The following describes two proteins that form a bound complex.

Residue-level contacts at the interface:
Residue F294 in protein 1 interacts with residue P279 in protein 2 (closest heavy-atom distance 3.2 Å).
Residue R875 in protein 1 interacts with residue V1354 in protein 2 (closest heavy-atom distance 2.6 Å).
Residue Y915 in protein 1 is in contact with residue R1420 in protein 2 (closest heavy-atom distance 2.4 Å).
Residue Y1269 in protein 1 interacts with residue N1360 in protein 2 (closest heavy-atom distance 3.3 Å).
Residue V1079 in protein 1 contacts residue G248 in protein 2 (closest heavy-atom distance 3.3 Å).
Residue E1287 in protein 1 interacts with residue K1369 in protein 2 (closest heavy-atom distance 3.2 Å).
Residue K926 in protein 1 interacts with residue R1420 in protein 2 (closest heavy-atom distance 2.9 Å).
Residue Y1284 in protein 1 interacts with residue L1416 in protein 2 (closest heavy-atom distance 3.3 Å).
Residue D879 in protein 1 interacts with residue I1351 in protein 2 (closest heavy-atom distance 2.8 Å).
Residue F294 in protein 1 contacts residue H283 in protein 2 (closest heavy-atom distance 3.3 Å).
Residue V1081 in protein 1 is in contact with residue N249 in protein 2 (closest heavy-atom distance 3.2 Å).
Residue E1287 in protein 1 interacts with residue Y1367 in protein 2 (closest heavy-atom distance 3.2 Å).
Residue D930 in protein 1 is in contact with residue W1364 in protein 2 (closest heavy-atom distance 3.3 Å).
Residue Y1286 in protein 1 contacts residue S1415 in protein 2 (closest heavy-atom distance 2.9 Å).
Residue N975 in protein 1 interacts with residue L140 in protein 2 (closest heavy-atom distance 3.4 Å).
Residue S288 in protein 1 contacts residue N290 in protein 2 (closest heavy-atom distance 2.5 Å).
Residue D1290 in protein 1 contacts residue K1363 in protein 2 (closest heavy-atom distance 3.4 Å).
Residue G876 in protein 1 is in contact with residue V1354 in protein 2 (closest heavy-atom distance 3.1 Å).
Residue G883 in protein 1 interacts with residue N1348 in protein 2 (closest heavy-atom distance 3.3 Å).
Residue C880 in protein 1 interacts with residue G1350 in protein 2 (closest heavy-atom distance 3.4 Å).
Residue E923 in protein 1 contacts residue M1397 in protein 2 (closest heavy-atom distance 3.4 Å).
Residue K878 in protein 1 is in contact with residue G1352 in protein 2 (closest heavy-atom distance 3.4 Å).
Residue L884 in protein 1 interacts with residue N1348 in protein 2 (closest heavy-atom distance 2.8 Å).
Residue K1325 in protein 1 is in contact with residue E1359 in protein 2 (closest heavy-atom distance 3.4 Å).
Residue Y145 in protein 1 contacts residue I1351 in protein 2 (closest heavy-atom distance 3.3 Å).
Residue K1325 in protein 1 is in contact with residue N1360 in protein 2 (closest heavy-atom distance 3.4 Å).
Residue I1288 in protein 1 is in contact with residue L1416 in protein 2 (closest heavy-atom distance 2.9 Å).
Residue L1080 in protein 1 contacts residue S252 in protein 2 (closest heavy-atom distance 3.2 Å).
Residue D290 in protein 1 interacts with residue M286 in protein 2 (closest heavy-atom distance 3.3 Å).
Residue Y1286 in protein 1 contacts residue D1368 in protein 2 (closest heavy-atom distance 3.2 Å).
Residue D306 in protein 1 is in contact with residue K349 in protein 2 (closest heavy-atom distance 2.5 Å).
Residue Y1284 in protein 1 is in contact with residue S102 in protein 2 (closest heavy-atom distance 3.2 Å).
Residue H295 in protein 1 interacts with residue H283 in protein 2 (closest heavy-atom distance 2.5 Å).
Residue I1291 in protein 1 contacts residue K1363 in protein 2 (closest heavy-atom distance 3.3 Å).
Residue E1113 in protein 1 contacts residue D87 in protein 2 (closest heavy-atom distance 2.9 Å).
Residue T1119 in protein 1 contacts residue L75 in protein 2 (closest heavy-atom distance 3.3 Å).
Residue A300 in protein 1 contacts residue P279 in protein 2 (closest heavy-atom distance 3.3 Å).
Residue F307 in protein 1 contacts residue F275 in protein 2 (closest heavy-atom distance 3.2 Å).
Residue K928 in protein 1 contacts residue F1417 in protein 2 (closest heavy-atom distance 3.3 Å).
Residue K311 in protein 1 contacts residue N338 in protein 2 (closest heavy-atom distance 3.1 Å).
Residue V1115 in protein 1 contacts residue S83 in protein 2 (closest heavy-atom distance 3.4 Å).
Residue R1289 in protein 1 interacts with residue Y1367 in protein 2 (closest heavy-atom distance 3.3 Å).
Residue V1083 in protein 1 is in contact with residue N249 in protein 2 (closest heavy-atom distance 3.3 Å).
Residue D1294 in protein 1 is in contact with residue Y1374 in protein 2 (closest heavy-atom distance 2.8 Å).
Residue R1289 in protein 1 interacts with residue L1365 in protein 2 (closest heavy-atom distance 3.2 Å).
Residue K926 in protein 1 contacts residue E1422 in protein 2 (closest heavy-atom distance 3.1 Å).
Residue N1116 in protein 1 is in contact with residue S83 in protein 2 (closest heavy-atom distance 2.9 Å).
Residue R1289 in protein 1 contacts residue Y1374 in protein 2 (closest heavy-atom distance 3.4 Å).
Residue L924 in protein 1 is in contact with residue E1422 in protein 2 (closest heavy-atom distance 3.2 Å).
Residue G883 in protein 1 is in contact with residue L1349 in protein 2 (closest heavy-atom distance 3.4 Å).
Residue Y1284 in protein 1 contacts residue N1413 in protein 2 (closest heavy-atom distance 2.7 Å).
Residue I304 in protein 1 interacts with residue E276 in protein 2 (closest heavy-atom distance 3.3 Å).
Residue Y1269 in protein 1 contacts residue Q1362 in protein 2 (closest heavy-atom distance 2.3 Å).
Residue T972 in protein 1 is in contact with residue K168 in protein 2 (closest heavy-atom distance 2.9 Å).
Residue I925 in protein 1 interacts with residue R1420 in protein 2 (closest heavy-atom distance 3.4 Å).
Residue E1287 in protein 1 interacts with residue L1416 in protein 2 (closest heavy-atom distance 3.4 Å).
Residue E1287 in protein 1 interacts with residue D1418 in protein 2 (closest heavy-atom distance 2.9 Å).
Residue T1281 in protein 1 contacts residue T105 in protein 2 (closest heavy-atom distance 2.6 Å).
Residue R1277 in protein 1 is in contact with residue K1373 in protein 2 (closest heavy-atom distance 3.4 Å).
Residue S138 in protein 1 interacts with residue L1347 in protein 2 (closest heavy-atom distance 3.3 Å).

Sequence of protein 1:
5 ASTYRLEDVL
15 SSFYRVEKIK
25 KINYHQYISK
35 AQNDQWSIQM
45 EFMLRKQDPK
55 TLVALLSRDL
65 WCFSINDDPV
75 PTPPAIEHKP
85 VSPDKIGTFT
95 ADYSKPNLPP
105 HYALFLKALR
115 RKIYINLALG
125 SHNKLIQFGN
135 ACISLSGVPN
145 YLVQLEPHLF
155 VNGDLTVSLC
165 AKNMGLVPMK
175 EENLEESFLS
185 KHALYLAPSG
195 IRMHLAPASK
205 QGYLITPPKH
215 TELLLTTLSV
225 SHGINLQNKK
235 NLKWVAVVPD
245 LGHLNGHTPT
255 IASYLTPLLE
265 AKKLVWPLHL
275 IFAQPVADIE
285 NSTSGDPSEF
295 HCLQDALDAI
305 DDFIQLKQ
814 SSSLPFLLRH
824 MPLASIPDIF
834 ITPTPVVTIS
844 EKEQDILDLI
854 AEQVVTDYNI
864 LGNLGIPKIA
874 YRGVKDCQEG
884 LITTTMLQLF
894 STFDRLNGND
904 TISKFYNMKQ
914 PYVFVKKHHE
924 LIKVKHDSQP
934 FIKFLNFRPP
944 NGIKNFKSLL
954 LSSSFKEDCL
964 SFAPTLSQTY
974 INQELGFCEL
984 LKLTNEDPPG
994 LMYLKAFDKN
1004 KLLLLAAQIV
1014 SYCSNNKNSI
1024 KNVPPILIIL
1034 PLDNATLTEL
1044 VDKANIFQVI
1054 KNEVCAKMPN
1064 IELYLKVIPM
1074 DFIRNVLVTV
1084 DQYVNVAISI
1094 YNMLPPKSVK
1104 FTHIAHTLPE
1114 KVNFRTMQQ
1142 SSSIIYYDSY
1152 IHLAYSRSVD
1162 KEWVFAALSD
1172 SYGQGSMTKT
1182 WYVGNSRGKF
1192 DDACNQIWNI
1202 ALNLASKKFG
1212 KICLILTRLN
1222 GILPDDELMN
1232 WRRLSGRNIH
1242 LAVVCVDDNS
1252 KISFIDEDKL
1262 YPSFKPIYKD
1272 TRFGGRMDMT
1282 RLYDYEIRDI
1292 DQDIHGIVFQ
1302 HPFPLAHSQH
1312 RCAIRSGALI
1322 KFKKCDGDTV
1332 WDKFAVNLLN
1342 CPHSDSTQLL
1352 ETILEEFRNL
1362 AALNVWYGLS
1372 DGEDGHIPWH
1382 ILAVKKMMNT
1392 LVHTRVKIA

Sequence of protein 2:
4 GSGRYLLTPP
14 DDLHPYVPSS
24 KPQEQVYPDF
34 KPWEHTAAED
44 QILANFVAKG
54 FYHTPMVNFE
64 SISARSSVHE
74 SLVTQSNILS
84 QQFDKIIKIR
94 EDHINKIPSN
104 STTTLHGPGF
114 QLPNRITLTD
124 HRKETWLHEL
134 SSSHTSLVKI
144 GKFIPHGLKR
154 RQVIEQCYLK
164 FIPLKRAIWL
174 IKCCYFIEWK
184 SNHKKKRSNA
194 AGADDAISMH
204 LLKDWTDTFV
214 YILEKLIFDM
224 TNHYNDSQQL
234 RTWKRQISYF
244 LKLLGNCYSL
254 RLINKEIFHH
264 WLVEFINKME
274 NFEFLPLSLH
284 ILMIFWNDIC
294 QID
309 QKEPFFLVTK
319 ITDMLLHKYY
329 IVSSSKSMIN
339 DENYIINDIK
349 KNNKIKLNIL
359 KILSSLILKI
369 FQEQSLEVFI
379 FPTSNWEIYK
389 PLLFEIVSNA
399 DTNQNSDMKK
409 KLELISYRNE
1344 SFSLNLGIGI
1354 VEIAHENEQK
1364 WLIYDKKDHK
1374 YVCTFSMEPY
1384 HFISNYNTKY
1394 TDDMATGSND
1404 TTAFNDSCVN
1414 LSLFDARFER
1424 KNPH